Interface contacts:
Residue S126 in chain B interacts with residue C9 in chain A (closest heavy-atom distance 4.6 Å).
Residue E123 in chain B interacts with residue H7 in chain A (closest heavy-atom distance 3.1 Å).
Residue S86 in chain B interacts with residue N12 in chain A (closest heavy-atom distance 3.0 Å).
Residue H127 in chain B contacts residue F10 in chain A (closest heavy-atom distance 3.6 Å).
Residue C88 in chain B interacts with residue C9 in chain A (closest heavy-atom distance 3.5 Å).
Residue P90 in chain B contacts residue C9 in chain A (closest heavy-atom distance 4.5 Å).
Residue G130 in chain B contacts residue F10 in chain A (closest heavy-atom distance 3.9 Å).
Residue S126 in chain B contacts residue A8 in chain A (closest heavy-atom distance 2.7 Å).
Residue E83 in chain B is in contact with residue N12 in chain A (closest heavy-atom distance 4.3 Å).
Residue S86 in chain B contacts residue F10 in chain A (closest heavy-atom distance 4.2 Å).
Residue S86 in chain B interacts with residue L15 in chain A (closest heavy-atom distance 3.7 Å).
Residue F133 in chain B contacts residue P13 in chain A (closest heavy-atom distance 4.3 Å).
Residue F133 in chain B interacts with residue E11 in chain A (closest heavy-atom distance 3.5 Å).
Residue M37 in chain B is in contact with residue E6 in chain A (closest heavy-atom distance 3.6 Å).
Residue R92 in chain B contacts residue H7 in chain A (closest heavy-atom distance 4.1 Å).
Residue A89 in chain B interacts with residue C9 in chain A (closest heavy-atom distance 3.8 Å).
Residue F87 in chain B is in contact with residue C9 in chain A (closest heavy-atom distance 3.9 Å).
Residue P90 in chain B contacts residue A8 in chain A (closest heavy-atom distance 3.2 Å).
Residue M37 in chain B contacts residue H7 in chain A (closest heavy-atom distance 4.0 Å).
Residue C88 in chain B contacts residue A8 in chain A (closest heavy-atom distance 4.2 Å).
Residue E83 in chain B is in contact with residue L15 in chain A (closest heavy-atom distance 3.4 Å).
Residue L137 in chain B interacts with residue G14 in chain A (closest heavy-atom distance 4.2 Å).
Residue F133 in chain B contacts residue F10 in chain A (closest heavy-atom distance 3.4 Å).
Residue F133 in chain B is in contact with residue G14 in chain A (closest heavy-atom distance 4.9 Å).
Residue I82 in chain B contacts residue N12 in chain A (closest heavy-atom distance 2.9 Å).
Residue R92 in chain B is in contact with residue E6 in chain A (closest heavy-atom distance 3.6 Å).
Residue E123 in chain B contacts residue A8 in chain A (closest heavy-atom distance 3.6 Å).
Residue R92 in chain B interacts with residue R5 in chain A (closest heavy-atom distance 3.9 Å).
Residue F87 in chain B contacts residue E11 in chain A (closest heavy-atom distance 3.9 Å).
Residue E83 in chain B interacts with residue G14 in chain A (closest heavy-atom distance 4.1 Å).
Residue V85 in chain B interacts with residue L15 in chain A (closest heavy-atom distance 3.9 Å).
Residue K84 in chain B contacts residue L15 in chain A (closest heavy-atom distance 3.9 Å).
Residue W7 in chain B is in contact with residue A8 in chain A (closest heavy-atom distance 4.1 Å).
Residue Q38 in chain B interacts with residue E6 in chain A (closest heavy-atom distance 5.0 Å).
Residue M37 in chain B interacts with residue C9 in chain A (closest heavy-atom distance 3.4 Å).
Residue C136 in chain B contacts residue N12 in chain A (closest heavy-atom distance 4.0 Å).
Residue F133 in chain B is in contact with residue N12 in chain A (closest heavy-atom distance 3.5 Å).
Residue R35 in chain B interacts with residue E11 in chain A (closest heavy-atom distance 3.3 Å).
Residue C136 in chain B contacts residue G14 in chain A (closest heavy-atom distance 3.5 Å).
Residue E83 in chain B interacts with residue N16 in chain A (closest heavy-atom distance 2.8 Å).
Residue F87 in chain B interacts with residue N12 in chain A (closest heavy-atom distance 4.8 Å).
Residue S86 in chain B interacts with residue E11 in chain A (closest heavy-atom distance 3.5 Å).
Residue V85 in chain B contacts residue N12 in chain A (closest heavy-atom distance 2.8 Å).
Residue W110 in chain B contacts residue L15 in chain A (closest heavy-atom distance 4.4 Å).
Residue S126 in chain B is in contact with residue F10 in chain A (closest heavy-atom distance 3.4 Å).
Residue C88 in chain B is in contact with residue F10 in chain A (closest heavy-atom distance 2.9 Å).
Residue P90 in chain B interacts with residue H7 in chain A (closest heavy-atom distance 3.4 Å).
Residue C136 in chain B interacts with residue L15 in chain A (closest heavy-atom distance 4.8 Å).
Residue L137 in chain B is in contact with residue P13 in chain A (closest heavy-atom distance 3.9 Å).
Residue W7 in chain B contacts residue F10 in chain A (closest heavy-atom distance 4.4 Å).
Residue F87 in chain B is in contact with residue F10 in chain A (closest heavy-atom distance 3.3 Å).
Residue A89 in chain B is in contact with residue A8 in chain A (closest heavy-atom distance 4.1 Å).
Residue R92 in chain B contacts residue K4 in chain A (closest heavy-atom distance 3.2 Å).

This data describes a binding interaction between two proteins.

Sequence of chain A:
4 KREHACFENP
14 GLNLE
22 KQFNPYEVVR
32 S

Sequence of chain B:
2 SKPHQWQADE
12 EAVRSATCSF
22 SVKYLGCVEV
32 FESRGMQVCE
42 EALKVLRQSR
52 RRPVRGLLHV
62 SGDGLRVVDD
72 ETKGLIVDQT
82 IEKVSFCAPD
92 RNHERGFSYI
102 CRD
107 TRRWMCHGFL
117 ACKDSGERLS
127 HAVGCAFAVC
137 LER